Sequence of protein 2:
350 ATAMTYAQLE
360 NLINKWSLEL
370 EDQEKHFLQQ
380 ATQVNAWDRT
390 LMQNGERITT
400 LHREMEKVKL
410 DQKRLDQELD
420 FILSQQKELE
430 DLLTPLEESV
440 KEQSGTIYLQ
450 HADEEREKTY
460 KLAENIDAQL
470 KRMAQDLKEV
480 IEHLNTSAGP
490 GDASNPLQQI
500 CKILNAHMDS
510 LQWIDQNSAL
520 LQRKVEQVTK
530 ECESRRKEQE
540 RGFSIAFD

Contacts between the two chains:
Residue D547 in protein 2 contacts residue L483 in protein 1 (closest heavy-atom distance 4.9 Å).
Residue A545 in protein 2 contacts residue N484 in protein 1 (closest heavy-atom distance 2.9 Å).
Residue A545 in protein 2 contacts residue A487 in protein 1 (closest heavy-atom distance 3.6 Å).
Residue F542 in protein 2 interacts with residue A487 in protein 1 (closest heavy-atom distance 4.7 Å).
Residue A545 in protein 2 interacts with residue L483 in protein 1 (closest heavy-atom distance 4.7 Å).
Residue I544 in protein 2 interacts with residue L483 in protein 1 (closest heavy-atom distance 4.6 Å).
Residue F546 in protein 2 contacts residue N484 in protein 1 (closest heavy-atom distance 4.8 Å).
Residue G541 in protein 2 is in contact with residue A487 in protein 1 (closest heavy-atom distance 3.5 Å).
Residue D547 in protein 2 interacts with residue N484 in protein 1 (closest heavy-atom distance 3.2 Å).
Residue I544 in protein 2 contacts residue N484 in protein 1 (closest heavy-atom distance 4.1 Å).
Residue I544 in protein 2 contacts residue A487 in protein 1 (closest heavy-atom distance 4.1 Å).

The following describes two proteins that form a bound complex.

Sequence of protein 1:
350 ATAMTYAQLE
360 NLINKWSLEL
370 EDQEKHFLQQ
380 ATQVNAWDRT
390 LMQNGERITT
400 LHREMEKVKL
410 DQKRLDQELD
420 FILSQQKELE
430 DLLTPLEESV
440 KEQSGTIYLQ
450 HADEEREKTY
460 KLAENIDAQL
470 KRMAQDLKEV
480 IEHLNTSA